Sequence of protein 1:
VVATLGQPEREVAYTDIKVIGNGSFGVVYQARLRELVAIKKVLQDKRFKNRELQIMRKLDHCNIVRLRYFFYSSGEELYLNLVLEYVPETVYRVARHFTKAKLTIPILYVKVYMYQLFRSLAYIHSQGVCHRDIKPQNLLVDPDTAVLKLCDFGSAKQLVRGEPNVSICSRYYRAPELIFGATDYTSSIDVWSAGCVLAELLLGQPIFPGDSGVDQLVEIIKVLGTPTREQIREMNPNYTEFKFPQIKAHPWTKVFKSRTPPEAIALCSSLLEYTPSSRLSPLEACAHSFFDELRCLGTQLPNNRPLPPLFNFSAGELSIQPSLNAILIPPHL

The following describes two proteins that form a bound complex.

Contacts between the two chains:
Residue F252 in protein 1 contacts residue A7 in protein 2 (closest heavy-atom distance 3.5 Å).
Residue D225 in protein 1 is in contact with residue R13 in protein 2 (closest heavy-atom distance 3.4 Å).
Residue G223 in protein 1 interacts with residue F6 in protein 2 (closest heavy-atom distance 4.6 Å).
Residue S222 in protein 1 contacts residue R13 in protein 2 (closest heavy-atom distance 4.1 Å).
Residue Y249 in protein 1 contacts residue L1 in protein 2 (closest heavy-atom distance 4.5 Å).
Residue D221 in protein 1 contacts residue R13 in protein 2 (closest heavy-atom distance 4.1 Å).
Residue F190 in protein 1 contacts residue F6 in protein 2 (closest heavy-atom distance 4.3 Å).
Residue V228 in protein 1 interacts with residue R13 in protein 2 (closest heavy-atom distance 3.9 Å).
Residue V224 in protein 1 contacts residue R13 in protein 2 (closest heavy-atom distance 4.0 Å).
Residue N248 in protein 1 is in contact with residue P3 in protein 2 (closest heavy-atom distance 4.4 Å).
Residue I257 in protein 1 contacts residue V17 in protein 2 (closest heavy-atom distance 4.4 Å).
Residue P255 in protein 1 contacts residue I11 in protein 2 (closest heavy-atom distance 3.9 Å).
Residue V228 in protein 1 interacts with residue L14 in protein 2 (closest heavy-atom distance 4.3 Å).
Residue L227 in protein 1 interacts with residue F6 in protein 2 (closest heavy-atom distance 4.1 Å).
Residue K232 in protein 1 interacts with residue V17 in protein 2 (closest heavy-atom distance 4.7 Å).
Residue V224 in protein 1 interacts with residue E9 in protein 2 (closest heavy-atom distance 4.1 Å).
Residue P255 in protein 1 is in contact with residue L14 in protein 2 (closest heavy-atom distance 4.0 Å).
Residue P255 in protein 1 contacts residue E15 in protein 2 (closest heavy-atom distance 3.6 Å).
Residue V224 in protein 1 is in contact with residue F6 in protein 2 (closest heavy-atom distance 3.5 Å).
Residue L227 in protein 1 is in contact with residue L10 in protein 2 (closest heavy-atom distance 3.7 Å).
Residue F254 in protein 1 contacts residue L14 in protein 2 (closest heavy-atom distance 4.5 Å).
Residue V228 in protein 1 is in contact with residue L10 in protein 2 (closest heavy-atom distance 3.8 Å).
Residue Y249 in protein 1 is in contact with residue A7 in protein 2 (closest heavy-atom distance 4.4 Å).
Residue P255 in protein 1 contacts residue Q18 in protein 2 (closest heavy-atom distance 4.1 Å).
Residue Y249 in protein 1 is in contact with residue P3 in protein 2 (closest heavy-atom distance 3.4 Å).
Residue V228 in protein 1 is in contact with residue V17 in protein 2 (closest heavy-atom distance 4.6 Å).
Residue F254 in protein 1 is in contact with residue L10 in protein 2 (closest heavy-atom distance 3.8 Å).
Residue I231 in protein 1 contacts residue L14 in protein 2 (closest heavy-atom distance 3.8 Å).
Residue I189 in protein 1 is in contact with residue F6 in protein 2 (closest heavy-atom distance 3.8 Å).
Residue F252 in protein 1 interacts with residue P3 in protein 2 (closest heavy-atom distance 3.6 Å).
Residue Y249 in protein 1 interacts with residue L2 in protein 2 (closest heavy-atom distance 4.6 Å).
Residue I257 in protein 1 interacts with residue L14 in protein 2 (closest heavy-atom distance 3.8 Å).
Residue I231 in protein 1 interacts with residue L10 in protein 2 (closest heavy-atom distance 4.5 Å).
Residue F252 in protein 1 interacts with residue Q4 in protein 2 (closest heavy-atom distance 3.9 Å).
Residue I257 in protein 1 contacts residue Q18 in protein 2 (closest heavy-atom distance 3.6 Å).
Residue K253 in protein 1 interacts with residue I11 in protein 2 (closest heavy-atom distance 3.3 Å).
Residue F254 in protein 1 contacts residue A7 in protein 2 (closest heavy-atom distance 3.7 Å).
Residue Q256 in protein 1 is in contact with residue Q18 in protein 2 (closest heavy-atom distance 3.8 Å).
Residue F254 in protein 1 is in contact with residue I11 in protein 2 (closest heavy-atom distance 3.5 Å).
Residue F190 in protein 1 interacts with residue L10 in protein 2 (closest heavy-atom distance 4.3 Å).
Residue T236 in protein 1 interacts with residue L14 in protein 2 (closest heavy-atom distance 4.8 Å).
Residue Y249 in protein 1 interacts with residue F6 in protein 2 (closest heavy-atom distance 3.8 Å).
Residue V224 in protein 1 contacts residue L10 in protein 2 (closest heavy-atom distance 4.1 Å).

Sequence of protein 2:
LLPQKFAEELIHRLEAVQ